Sequence of chain A:
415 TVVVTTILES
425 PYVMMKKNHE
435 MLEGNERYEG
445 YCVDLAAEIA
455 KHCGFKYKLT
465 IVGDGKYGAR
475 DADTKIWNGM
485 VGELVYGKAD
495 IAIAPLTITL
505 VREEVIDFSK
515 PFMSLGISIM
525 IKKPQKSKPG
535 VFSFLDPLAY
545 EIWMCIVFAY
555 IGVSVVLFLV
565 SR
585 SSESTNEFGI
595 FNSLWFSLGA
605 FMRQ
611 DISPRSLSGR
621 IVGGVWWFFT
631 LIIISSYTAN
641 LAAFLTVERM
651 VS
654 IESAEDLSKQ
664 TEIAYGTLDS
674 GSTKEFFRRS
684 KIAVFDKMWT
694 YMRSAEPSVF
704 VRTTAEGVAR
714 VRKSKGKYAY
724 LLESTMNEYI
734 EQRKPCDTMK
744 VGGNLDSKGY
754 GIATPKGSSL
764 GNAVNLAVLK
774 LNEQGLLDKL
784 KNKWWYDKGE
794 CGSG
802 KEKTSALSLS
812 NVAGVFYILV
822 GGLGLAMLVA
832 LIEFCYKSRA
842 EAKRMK

These two protein chains interact to form a complex.

Contacts between the two chains:
Residue L832 in chain A contacts residue V143 in chain B (closest heavy-atom distance 5.0 Å).
Residue Y818 in chain A contacts residue S158 in chain B (closest heavy-atom distance 5.0 Å).
Residue Y818 in chain A interacts with residue I153 in chain B (closest heavy-atom distance 2.0 Å).
Residue Y818 in chain A interacts with residue V155 in chain B (closest heavy-atom distance 4.2 Å).
Residue Y818 in chain A interacts with residue I154 in chain B (closest heavy-atom distance 2.6 Å).
Residue M828 in chain A contacts residue V143 in chain B (closest heavy-atom distance 4.2 Å).
Residue A814 in chain A interacts with residue I157 in chain B (closest heavy-atom distance 4.5 Å).
Residue Y818 in chain A contacts residue I157 in chain B (closest heavy-atom distance 3.2 Å).
Residue Y818 in chain A interacts with residue G152 in chain B (closest heavy-atom distance 4.8 Å).
Residue Y818 in chain A is in contact with residue Y156 in chain B (closest heavy-atom distance 4.8 Å).
Residue Y818 in chain A is in contact with residue I150 in chain B (closest heavy-atom distance 4.2 Å).
Residue V821 in chain A is in contact with residue I150 in chain B (closest heavy-atom distance 4.1 Å).

Sequence of chain B:
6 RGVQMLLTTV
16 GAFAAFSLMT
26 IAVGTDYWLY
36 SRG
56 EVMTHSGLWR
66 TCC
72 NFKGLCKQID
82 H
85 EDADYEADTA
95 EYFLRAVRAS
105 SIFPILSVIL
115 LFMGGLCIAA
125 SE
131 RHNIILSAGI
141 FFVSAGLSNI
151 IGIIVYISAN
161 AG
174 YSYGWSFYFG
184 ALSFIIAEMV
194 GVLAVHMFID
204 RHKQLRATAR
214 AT